Sequence of the first protein:
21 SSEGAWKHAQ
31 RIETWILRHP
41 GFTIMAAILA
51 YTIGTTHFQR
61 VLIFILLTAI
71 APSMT

Residue-level contacts at the interface:
Residue A69 in the second protein is in contact with residue A69 in the first protein (closest heavy-atom distance 3.7 Å).
Residue L62 in the second protein contacts residue L62 in the first protein (closest heavy-atom distance 3.0 Å).

The following describes two proteins that form a bound complex.

Sequence of the second protein:
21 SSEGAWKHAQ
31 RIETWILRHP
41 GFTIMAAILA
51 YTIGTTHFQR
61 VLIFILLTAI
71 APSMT